The following describes two proteins that form a bound complex.

Sequence of protein 1:
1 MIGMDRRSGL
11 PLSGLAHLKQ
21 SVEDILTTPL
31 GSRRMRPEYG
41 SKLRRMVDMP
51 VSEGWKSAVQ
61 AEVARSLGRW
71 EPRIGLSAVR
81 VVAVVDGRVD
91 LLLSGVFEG

Contacts between the two chains:
Residue P144 in protein 2 interacts with residue G54 in protein 1 (closest heavy-atom distance 4.4 Å).
Residue S142 in protein 2 interacts with residue E53 in protein 1 (closest heavy-atom distance 2.8 Å).
Residue H145 in protein 2 contacts residue S57 in protein 1 (closest heavy-atom distance 3.2 Å).
Residue H145 in protein 2 interacts with residue A58 in protein 1 (closest heavy-atom distance 3.7 Å).
Residue A141 in protein 2 interacts with residue S52 in protein 1 (closest heavy-atom distance 3.0 Å).
Residue Q249 in protein 2 is in contact with residue L67 in protein 1 (closest heavy-atom distance 3.5 Å).
Residue P135 in protein 2 is in contact with residue R45 in protein 1 (closest heavy-atom distance 3.7 Å).
Residue A139 in protein 2 is in contact with residue W55 in protein 1 (closest heavy-atom distance 3.7 Å).
Residue P144 in protein 2 is in contact with residue E53 in protein 1 (closest heavy-atom distance 3.4 Å).
Residue V248 in protein 2 contacts residue L76 in protein 1 (closest heavy-atom distance 3.9 Å).
Residue A154 in protein 2 is in contact with residue K42 in protein 1 (closest heavy-atom distance 3.2 Å).
Residue A154 in protein 2 interacts with residue L30 in protein 1 (closest heavy-atom distance 3.2 Å).
Residue S242 in protein 2 is in contact with residue A61 in protein 1 (closest heavy-atom distance 3.5 Å).
Residue A141 in protein 2 is in contact with residue W55 in protein 1 (closest heavy-atom distance 4.2 Å).
Residue L152 in protein 2 is in contact with residue E38 in protein 1 (closest heavy-atom distance 3.1 Å).
Residue A154 in protein 2 contacts residue E38 in protein 1 (closest heavy-atom distance 4.3 Å).
Residue A141 in protein 2 is in contact with residue G54 in protein 1 (closest heavy-atom distance 3.2 Å).
Residue T153 in protein 2 interacts with residue E38 in protein 1 (closest heavy-atom distance 4.3 Å).
Residue V248 in protein 2 is in contact with residue S77 in protein 1 (closest heavy-atom distance 3.3 Å).
Residue P144 in protein 2 is in contact with residue S57 in protein 1 (closest heavy-atom distance 4.2 Å).
Residue A141 in protein 2 contacts residue E53 in protein 1 (closest heavy-atom distance 4.5 Å).
Residue T134 in protein 2 interacts with residue R45 in protein 1 (closest heavy-atom distance 4.1 Å).
Residue A140 in protein 2 is in contact with residue S52 in protein 1 (closest heavy-atom distance 3.5 Å).
Residue Q249 in protein 2 is in contact with residue V63 in protein 1 (closest heavy-atom distance 4.6 Å).
Residue Q249 in protein 2 interacts with residue G75 in protein 1 (closest heavy-atom distance 4.0 Å).
Residue A156 in protein 2 interacts with residue K42 in protein 1 (closest heavy-atom distance 3.2 Å).
Residue A133 in protein 2 is in contact with residue R45 in protein 1 (closest heavy-atom distance 3.3 Å).
Residue A139 in protein 2 contacts residue G54 in protein 1 (closest heavy-atom distance 3.0 Å).
Residue P151 in protein 2 interacts with residue R69 in protein 1 (closest heavy-atom distance 3.2 Å).
Residue V248 in protein 2 contacts residue Q60 in protein 1 (closest heavy-atom distance 3.8 Å).
Residue H145 in protein 2 contacts residue G54 in protein 1 (closest heavy-atom distance 3.2 Å).
Residue G246 in protein 2 interacts with residue S77 in protein 1 (closest heavy-atom distance 4.0 Å).
Residue Q249 in protein 2 contacts residue I74 in protein 1 (closest heavy-atom distance 3.2 Å).
Residue L143 in protein 2 is in contact with residue G54 in protein 1 (closest heavy-atom distance 3.2 Å).
Residue Q249 in protein 2 interacts with residue L76 in protein 1 (closest heavy-atom distance 3.4 Å).
Residue S242 in protein 2 interacts with residue A64 in protein 1 (closest heavy-atom distance 4.3 Å).
Residue A139 in protein 2 contacts residue M46 in protein 1 (closest heavy-atom distance 4.5 Å).
Residue P135 in protein 2 contacts residue M46 in protein 1 (closest heavy-atom distance 3.8 Å).
Residue Y160 in protein 2 contacts residue M46 in protein 1 (closest heavy-atom distance 4.5 Å).
Residue G244 in protein 2 is in contact with residue Q60 in protein 1 (closest heavy-atom distance 4.0 Å).
Residue A140 in protein 2 contacts residue M49 in protein 1 (closest heavy-atom distance 3.7 Å).
Residue L152 in protein 2 contacts residue R69 in protein 1 (closest heavy-atom distance 3.3 Å).
Residue P158 in protein 2 contacts residue K42 in protein 1 (closest heavy-atom distance 3.8 Å).
Residue A154 in protein 2 interacts with residue R65 in protein 1 (closest heavy-atom distance 3.4 Å).
Residue Q150 in protein 2 is in contact with residue R65 in protein 1 (closest heavy-atom distance 3.4 Å).
Residue P135 in protein 2 interacts with residue M49 in protein 1 (closest heavy-atom distance 3.6 Å).
Residue Q249 in protein 2 is in contact with residue G68 in protein 1 (closest heavy-atom distance 3.9 Å).
Residue Q150 in protein 2 interacts with residue A61 in protein 1 (closest heavy-atom distance 2.9 Å).
Residue I240 in protein 2 interacts with residue R65 in protein 1 (closest heavy-atom distance 3.7 Å).
Residue N155 in protein 2 contacts residue K42 in protein 1 (closest heavy-atom distance 4.4 Å).
Residue L143 in protein 2 contacts residue E53 in protein 1 (closest heavy-atom distance 3.9 Å).
Residue Q249 in protein 2 is in contact with residue A64 in protein 1 (closest heavy-atom distance 3.6 Å).
Residue V248 in protein 2 contacts residue A64 in protein 1 (closest heavy-atom distance 3.7 Å).
Residue Q150 in protein 2 contacts residue R69 in protein 1 (closest heavy-atom distance 4.6 Å).
Residue S142 in protein 2 interacts with residue S52 in protein 1 (closest heavy-atom distance 4.4 Å).
Residue L252 in protein 2 is in contact with residue R69 in protein 1 (closest heavy-atom distance 4.0 Å).
Residue I240 in protein 2 interacts with residue R69 in protein 1 (closest heavy-atom distance 3.4 Å).
Residue Y160 in protein 2 interacts with residue A58 in protein 1 (closest heavy-atom distance 4.2 Å).
Residue A139 in protein 2 contacts residue A58 in protein 1 (closest heavy-atom distance 3.8 Å).
Residue V148 in protein 2 is in contact with residue A61 in protein 1 (closest heavy-atom distance 3.6 Å).

Sequence of protein 2:
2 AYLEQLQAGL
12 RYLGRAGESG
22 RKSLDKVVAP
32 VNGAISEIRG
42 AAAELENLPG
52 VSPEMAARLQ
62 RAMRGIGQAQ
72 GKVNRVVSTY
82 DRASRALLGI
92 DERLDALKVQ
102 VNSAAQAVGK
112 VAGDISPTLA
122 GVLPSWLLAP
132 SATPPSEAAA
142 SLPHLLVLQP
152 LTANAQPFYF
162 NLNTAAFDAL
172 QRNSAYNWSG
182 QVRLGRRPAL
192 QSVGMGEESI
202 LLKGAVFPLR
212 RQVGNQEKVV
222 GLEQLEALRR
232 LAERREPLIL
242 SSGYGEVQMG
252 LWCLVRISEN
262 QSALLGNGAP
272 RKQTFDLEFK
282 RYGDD